Sequence of protein 2:
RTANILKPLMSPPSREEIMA

These two protein chains interact to form a complex.

Sequence of protein 1:
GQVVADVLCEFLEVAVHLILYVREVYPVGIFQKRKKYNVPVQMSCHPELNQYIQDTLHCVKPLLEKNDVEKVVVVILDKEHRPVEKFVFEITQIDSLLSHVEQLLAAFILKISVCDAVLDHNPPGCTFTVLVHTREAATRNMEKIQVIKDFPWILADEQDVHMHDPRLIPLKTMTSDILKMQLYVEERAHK

Contacts between the two chains:
Residue W187 in protein 1 contacts residue L32 in protein 2 (closest heavy-atom distance 3.7 Å).
Residue A190 in protein 1 is in contact with residue K33 in protein 2 (closest heavy-atom distance 3.9 Å).
Residue V52 in protein 1 is in contact with residue R41 in protein 2 (closest heavy-atom distance 2.7 Å).
Residue I188 in protein 1 interacts with residue K33 in protein 2 (closest heavy-atom distance 2.9 Å).
Residue I188 in protein 1 contacts residue I31 in protein 2 (closest heavy-atom distance 4.0 Å).
Residue Y53 in protein 1 contacts residue I44 in protein 2 (closest heavy-atom distance 3.0 Å).
Residue H167 in protein 1 interacts with residue I31 in protein 2 (closest heavy-atom distance 3.7 Å).
Residue H73 in protein 1 contacts residue I44 in protein 2 (closest heavy-atom distance 3.4 Å).
Residue V166 in protein 1 interacts with residue I31 in protein 2 (closest heavy-atom distance 3.4 Å).
Residue V166 in protein 1 is in contact with residue L32 in protein 2 (closest heavy-atom distance 2.8 Å).
Residue V164 in protein 1 interacts with residue K33 in protein 2 (closest heavy-atom distance 3.4 Å).
Residue L189 in protein 1 contacts residue L32 in protein 2 (closest heavy-atom distance 3.5 Å).
Residue V164 in protein 1 is in contact with residue L32 in protein 2 (closest heavy-atom distance 4.1 Å).
Residue E75 in protein 1 is in contact with residue P39 in protein 2 (closest heavy-atom distance 3.4 Å).
Residue L165 in protein 1 interacts with residue I31 in protein 2 (closest heavy-atom distance 4.1 Å).
Residue D191 in protein 1 contacts residue R27 in protein 2 (closest heavy-atom distance 4.2 Å).
Residue I179 in protein 1 is in contact with residue L32 in protein 2 (closest heavy-atom distance 4.2 Å).
Residue Y53 in protein 1 contacts residue P39 in protein 2 (closest heavy-atom distance 2.5 Å).
Residue I57 in protein 1 is in contact with residue I44 in protein 2 (closest heavy-atom distance 3.5 Å).
Residue T168 in protein 1 contacts residue N30 in protein 2 (closest heavy-atom distance 2.7 Å).
Residue W187 in protein 1 is in contact with residue L35 in protein 2 (closest heavy-atom distance 4.3 Å).
Residue L165 in protein 1 interacts with residue K33 in protein 2 (closest heavy-atom distance 3.8 Å).
Residue Y79 in protein 1 is in contact with residue M36 in protein 2 (closest heavy-atom distance 3.2 Å).
Residue A171 in protein 1 is in contact with residue A29 in protein 2 (closest heavy-atom distance 3.7 Å).
Residue D184 in protein 1 contacts residue M36 in protein 2 (closest heavy-atom distance 3.8 Å).
Residue V166 in protein 1 contacts residue N30 in protein 2 (closest heavy-atom distance 3.5 Å).
Residue F162 in protein 1 interacts with residue P38 in protein 2 (closest heavy-atom distance 3.3 Å).
Residue P186 in protein 1 contacts residue L35 in protein 2 (closest heavy-atom distance 3.0 Å).
Residue T168 in protein 1 contacts residue L32 in protein 2 (closest heavy-atom distance 4.3 Å).
Residue P54 in protein 1 contacts residue R41 in protein 2 (closest heavy-atom distance 3.4 Å).
Residue Y79 in protein 1 is in contact with residue P34 in protein 2 (closest heavy-atom distance 3.6 Å).
Residue L76 in protein 1 interacts with residue P39 in protein 2 (closest heavy-atom distance 3.7 Å).
Residue L189 in protein 1 is in contact with residue I31 in protein 2 (closest heavy-atom distance 3.3 Å).
Residue H167 in protein 1 is in contact with residue N30 in protein 2 (closest heavy-atom distance 3.2 Å).
Residue Y53 in protein 1 is in contact with residue P38 in protein 2 (closest heavy-atom distance 3.7 Å).
Residue I188 in protein 1 contacts residue L35 in protein 2 (closest heavy-atom distance 4.0 Å).
Residue L165 in protein 1 is in contact with residue L32 in protein 2 (closest heavy-atom distance 3.5 Å).
Residue E192 in protein 1 interacts with residue R27 in protein 2 (closest heavy-atom distance 4.0 Å).
Residue Y79 in protein 1 is in contact with residue P38 in protein 2 (closest heavy-atom distance 3.2 Å).
Residue D194 in protein 1 contacts residue K33 in protein 2 (closest heavy-atom distance 3.4 Å).
Residue V164 in protein 1 interacts with residue P34 in protein 2 (closest heavy-atom distance 3.2 Å).
Residue F185 in protein 1 contacts residue M36 in protein 2 (closest heavy-atom distance 4.3 Å).
Residue M176 in protein 1 interacts with residue L32 in protein 2 (closest heavy-atom distance 4.0 Å).
Residue Y53 in protein 1 is in contact with residue S40 in protein 2 (closest heavy-atom distance 4.3 Å).
Residue W187 in protein 1 interacts with residue K33 in protein 2 (closest heavy-atom distance 3.4 Å).
Residue Y79 in protein 1 interacts with residue S37 in protein 2 (closest heavy-atom distance 3.4 Å).
Residue T83 in protein 1 is in contact with residue P34 in protein 2 (closest heavy-atom distance 4.0 Å).
Residue T163 in protein 1 contacts residue K33 in protein 2 (closest heavy-atom distance 3.9 Å).
Residue A171 in protein 1 contacts residue N30 in protein 2 (closest heavy-atom distance 4.3 Å).
Residue Y53 in protein 1 is in contact with residue R41 in protein 2 (closest heavy-atom distance 3.1 Å).
Residue T163 in protein 1 is in contact with residue P34 in protein 2 (closest heavy-atom distance 4.3 Å).
Residue V195 in protein 1 is in contact with residue I31 in protein 2 (closest heavy-atom distance 4.2 Å).
Residue I188 in protein 1 interacts with residue L32 in protein 2 (closest heavy-atom distance 3.4 Å).
Residue W187 in protein 1 is in contact with residue P34 in protein 2 (closest heavy-atom distance 3.6 Å).
Residue P54 in protein 1 is in contact with residue M45 in protein 2 (closest heavy-atom distance 3.5 Å).
Residue A190 in protein 1 is in contact with residue I31 in protein 2 (closest heavy-atom distance 2.8 Å).
Residue F185 in protein 1 contacts residue P34 in protein 2 (closest heavy-atom distance 3.6 Å).
Residue P186 in protein 1 contacts residue P34 in protein 2 (closest heavy-atom distance 3.7 Å).
Residue E51 in protein 1 is in contact with residue R41 in protein 2 (closest heavy-atom distance 3.0 Å).
Residue L189 in protein 1 is in contact with residue A29 in protein 2 (closest heavy-atom distance 3.7 Å).